Interface contacts:
Residue F29 in the first protein contacts residue H11 in the second protein (closest heavy-atom distance 4.3 Å).
Residue K59 in the first protein contacts residue A9 in the second protein (closest heavy-atom distance 3.8 Å).
Residue L192 in the first protein contacts residue L8 in the second protein (closest heavy-atom distance 4.1 Å).
Residue V33 in the first protein is in contact with residue I16 in the second protein (closest heavy-atom distance 4.5 Å).
Residue L193 in the first protein interacts with residue T7 in the second protein (closest heavy-atom distance 4.1 Å).
Residue T62 in the first protein interacts with residue I16 in the second protein (closest heavy-atom distance 4.1 Å).
Residue K59 in the first protein contacts residue I12 in the second protein (closest heavy-atom distance 4.9 Å).
Residue L58 in the first protein is in contact with residue I16 in the second protein (closest heavy-atom distance 3.6 Å).
Residue Q54 in the first protein contacts residue F20 in the second protein (closest heavy-atom distance 3.2 Å).
Residue V37 in the first protein is in contact with residue I15 in the second protein (closest heavy-atom distance 4.9 Å).
Residue V33 in the first protein contacts residue I15 in the second protein (closest heavy-atom distance 4.2 Å).
Residue K34 in the first protein contacts residue I15 in the second protein (closest heavy-atom distance 3.8 Å).
Residue L58 in the first protein interacts with residue F20 in the second protein (closest heavy-atom distance 4.0 Å).
Residue V55 in the first protein is in contact with residue T17 in the second protein (closest heavy-atom distance 4.5 Å).
Residue V37 in the first protein interacts with residue F20 in the second protein (closest heavy-atom distance 4.6 Å).
Residue K59 in the first protein interacts with residue C13 in the second protein (closest heavy-atom distance 3.7 Å).
Residue L192 in the first protein interacts with residue A9 in the second protein (closest heavy-atom distance 4.3 Å).
Residue S189 in the first protein contacts residue T7 in the second protein (closest heavy-atom distance 4.1 Å).
Residue V37 in the first protein is in contact with residue D19 in the second protein (closest heavy-atom distance 3.8 Å).
Residue K59 in the first protein interacts with residue I16 in the second protein (closest heavy-atom distance 3.6 Å).
Residue V33 in the first protein is in contact with residue I12 in the second protein (closest heavy-atom distance 4.1 Å).
Residue L193 in the first protein is in contact with residue I6 in the second protein (closest heavy-atom distance 4.8 Å).
Residue L58 in the first protein is in contact with residue I12 in the second protein (closest heavy-atom distance 4.9 Å).
Residue S189 in the first protein is in contact with residue L8 in the second protein (closest heavy-atom distance 3.2 Å).
Residue F46 in the first protein is in contact with residue F20 in the second protein (closest heavy-atom distance 5.0 Å).
Residue T62 in the first protein interacts with residue I12 in the second protein (closest heavy-atom distance 4.6 Å).
Residue T30 in the first protein interacts with residue I15 in the second protein (closest heavy-atom distance 4.0 Å).
Residue S189 in the first protein is in contact with residue A9 in the second protein (closest heavy-atom distance 4.1 Å).
Residue V37 in the first protein is in contact with residue I16 in the second protein (closest heavy-atom distance 4.2 Å).
Residue W22 in the first protein is in contact with residue H11 in the second protein (closest heavy-atom distance 3.9 Å).
Residue F29 in the first protein interacts with residue I12 in the second protein (closest heavy-atom distance 4.3 Å).
Residue V55 in the first protein contacts residue F20 in the second protein (closest heavy-atom distance 4.0 Å).
Residue K41 in the first protein contacts residue F20 in the second protein (closest heavy-atom distance 4.5 Å).
Residue Q51 in the first protein is in contact with residue F20 in the second protein (closest heavy-atom distance 3.2 Å).
Residue K41 in the first protein interacts with residue D19 in the second protein (closest heavy-atom distance 2.8 Å).
Residue L192 in the first protein is in contact with residue H11 in the second protein (closest heavy-atom distance 4.0 Å).
Residue E38 in the first protein is in contact with residue D19 in the second protein (closest heavy-atom distance 3.2 Å).
Residue F29 in the first protein is in contact with residue I15 in the second protein (closest heavy-atom distance 4.7 Å).
Residue V55 in the first protein contacts residue I16 in the second protein (closest heavy-atom distance 4.1 Å).

Sequence of the first protein:
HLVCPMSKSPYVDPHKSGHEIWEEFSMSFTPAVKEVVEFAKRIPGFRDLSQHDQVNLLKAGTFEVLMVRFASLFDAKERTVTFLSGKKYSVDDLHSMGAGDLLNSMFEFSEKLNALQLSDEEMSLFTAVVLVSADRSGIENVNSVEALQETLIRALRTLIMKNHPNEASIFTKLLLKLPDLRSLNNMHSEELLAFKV

Sequence of the second protein:
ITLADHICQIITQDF

These two protein chains interact to form a complex.